Sequence of protein 2:
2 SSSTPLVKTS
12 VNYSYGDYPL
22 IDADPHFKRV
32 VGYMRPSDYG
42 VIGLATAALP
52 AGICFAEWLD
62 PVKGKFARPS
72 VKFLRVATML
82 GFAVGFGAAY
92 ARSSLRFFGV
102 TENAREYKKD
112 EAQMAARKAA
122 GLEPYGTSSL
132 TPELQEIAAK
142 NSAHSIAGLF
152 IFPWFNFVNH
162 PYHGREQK

This data describes a binding interaction between two proteins.

Sequence of protein 1:
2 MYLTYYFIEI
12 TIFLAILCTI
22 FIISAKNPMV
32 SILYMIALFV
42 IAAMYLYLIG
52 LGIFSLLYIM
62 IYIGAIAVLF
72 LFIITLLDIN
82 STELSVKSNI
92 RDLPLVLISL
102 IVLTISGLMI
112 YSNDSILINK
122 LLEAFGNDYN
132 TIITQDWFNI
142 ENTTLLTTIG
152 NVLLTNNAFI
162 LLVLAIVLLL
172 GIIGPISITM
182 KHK

Contacts between the two chains:
Residue A159 in protein 1 interacts with residue N142 in protein 2 (closest heavy-atom distance 4.9 Å).
Residue F160 in protein 1 is in contact with residue F153 in protein 2 (closest heavy-atom distance 3.9 Å).
Residue N157 in protein 1 interacts with residue I138 in protein 2 (closest heavy-atom distance 3.3 Å).
Residue T156 in protein 1 interacts with residue I138 in protein 2 (closest heavy-atom distance 3.5 Å).
Residue T156 in protein 1 interacts with residue N142 in protein 2 (closest heavy-atom distance 3.0 Å).
Residue T156 in protein 1 interacts with residue L135 in protein 2 (closest heavy-atom distance 3.7 Å).
Residue L163 in protein 1 contacts residue W155 in protein 2 (closest heavy-atom distance 4.3 Å).
Residue N157 in protein 1 contacts residue N142 in protein 2 (closest heavy-atom distance 4.4 Å).